Sequence of protein 2:
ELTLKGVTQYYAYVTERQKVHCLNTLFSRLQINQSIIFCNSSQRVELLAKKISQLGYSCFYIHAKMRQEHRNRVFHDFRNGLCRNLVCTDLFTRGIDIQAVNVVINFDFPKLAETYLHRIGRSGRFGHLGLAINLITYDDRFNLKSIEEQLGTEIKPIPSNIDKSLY

Sequence of protein 1:
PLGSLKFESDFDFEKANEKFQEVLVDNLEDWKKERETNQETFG

These two protein chains interact to form a complex.

Residue-level contacts at the interface:
Residue H26 in protein 2 interacts with residue S10 in protein 1 (closest heavy-atom distance 3.0 Å).
Residue E21 in protein 2 interacts with residue T84 in protein 1 (closest heavy-atom distance 4.3 Å).
Residue V25 in protein 2 contacts residue F8 in protein 1 (closest heavy-atom distance 4.1 Å).
Residue P162 in protein 2 contacts residue N18 in protein 1 (closest heavy-atom distance 3.4 Å).
Residue R146 in protein 2 interacts with residue V24 in protein 1 (closest heavy-atom distance 4.1 Å).
Residue A17 in protein 2 contacts residue F14 in protein 1 (closest heavy-atom distance 4.1 Å).
Residue L52 in protein 2 interacts with residue F89 in protein 1 (closest heavy-atom distance 3.6 Å).
Residue D144 in protein 2 is in contact with residue K80 in protein 1 (closest heavy-atom distance 4.5 Å).
Residue Y18 in protein 2 interacts with residue F12 in protein 1 (closest heavy-atom distance 3.5 Å).
Residue F112 in protein 2 is in contact with residue T88 in protein 1 (closest heavy-atom distance 3.8 Å).
Residue C27 in protein 2 contacts residue F14 in protein 1 (closest heavy-atom distance 3.6 Å).
Residue F147 in protein 2 contacts residue N28 in protein 1 (closest heavy-atom distance 3.3 Å).
Residue S165 in protein 2 is in contact with residue E15 in protein 1 (closest heavy-atom distance 2.9 Å).
Residue V25 in protein 2 contacts residue F89 in protein 1 (closest heavy-atom distance 4.5 Å).
Residue K24 in protein 2 contacts residue T88 in protein 1 (closest heavy-atom distance 4.4 Å).
Residue Q59 in protein 2 interacts with residue G4 in protein 1 (closest heavy-atom distance 3.9 Å).
Residue L52 in protein 2 is in contact with residue N85 in protein 1 (closest heavy-atom distance 4.1 Å).
Residue Y18 in protein 2 interacts with residue K20 in protein 1 (closest heavy-atom distance 4.1 Å).
Residue L60 in protein 2 contacts residue L6 in protein 1 (closest heavy-atom distance 3.6 Å).
Residue E21 in protein 2 is in contact with residue E87 in protein 1 (closest heavy-atom distance 3.8 Å).
Residue Q48 in protein 2 is in contact with residue N85 in protein 1 (closest heavy-atom distance 3.5 Å).
Residue H26 in protein 2 interacts with residue F8 in protein 1 (closest heavy-atom distance 3.8 Å).
Residue I163 in protein 2 is in contact with residue F14 in protein 1 (closest heavy-atom distance 3.6 Å).
Residue K56 in protein 2 contacts residue F89 in protein 1 (closest heavy-atom distance 3.4 Å).
Residue R49 in protein 2 is in contact with residue F89 in protein 1 (closest heavy-atom distance 3.7 Å).
Residue L53 in protein 2 contacts residue F89 in protein 1 (closest heavy-atom distance 3.6 Å).
Residue L31 in protein 2 is in contact with residue F14 in protein 1 (closest heavy-atom distance 3.6 Å).
Residue Y18 in protein 2 interacts with residue A17 in protein 1 (closest heavy-atom distance 3.2 Å).
Residue I163 in protein 2 contacts residue N18 in protein 1 (closest heavy-atom distance 3.2 Å).
Residue V25 in protein 2 is in contact with residue T88 in protein 1 (closest heavy-atom distance 3.5 Å).
Residue Q59 in protein 2 is in contact with residue L6 in protein 1 (closest heavy-atom distance 3.2 Å).
Residue R22 in protein 2 contacts residue E87 in protein 1 (closest heavy-atom distance 3.4 Å).
Residue Y16 in protein 2 contacts residue N18 in protein 1 (closest heavy-atom distance 4.0 Å).
Residue R49 in protein 2 is in contact with residue N85 in protein 1 (closest heavy-atom distance 3.0 Å).
Residue E21 in protein 2 is in contact with residue T88 in protein 1 (closest heavy-atom distance 2.5 Å).
Residue K56 in protein 2 contacts residue L6 in protein 1 (closest heavy-atom distance 3.9 Å).
Residue H26 in protein 2 contacts residue D11 in protein 1 (closest heavy-atom distance 3.3 Å).
Residue R34 in protein 2 is in contact with residue D11 in protein 1 (closest heavy-atom distance 2.5 Å).
Residue C27 in protein 2 contacts residue F12 in protein 1 (closest heavy-atom distance 4.0 Å).
Residue R49 in protein 2 contacts residue T88 in protein 1 (closest heavy-atom distance 3.5 Å).
Residue Y18 in protein 2 interacts with residue V24 in protein 1 (closest heavy-atom distance 3.8 Å).
Residue Y16 in protein 2 contacts residue F21 in protein 1 (closest heavy-atom distance 3.2 Å).
Residue T30 in protein 2 interacts with residue D11 in protein 1 (closest heavy-atom distance 3.7 Å).
Residue R146 in protein 2 contacts residue N28 in protein 1 (closest heavy-atom distance 3.5 Å).
Residue H26 in protein 2 interacts with residue F12 in protein 1 (closest heavy-atom distance 3.4 Å).
Residue R49 in protein 2 interacts with residue T84 in protein 1 (closest heavy-atom distance 3.9 Å).
Residue Y18 in protein 2 is in contact with residue F21 in protein 1 (closest heavy-atom distance 3.5 Å).
Residue Q59 in protein 2 contacts residue S5 in protein 1 (closest heavy-atom distance 3.8 Å).
Residue R146 in protein 2 interacts with residue F21 in protein 1 (closest heavy-atom distance 3.8 Å).
Residue L60 in protein 2 contacts residue F8 in protein 1 (closest heavy-atom distance 3.8 Å).
Residue L149 in protein 2 interacts with residue F21 in protein 1 (closest heavy-atom distance 3.9 Å).
Residue Y18 in protein 2 is in contact with residue N18 in protein 1 (closest heavy-atom distance 4.5 Å).
Residue N29 in protein 2 contacts residue F8 in protein 1 (closest heavy-atom distance 3.5 Å).
Residue Y143 in protein 2 interacts with residue N28 in protein 1 (closest heavy-atom distance 4.4 Å).
Residue T30 in protein 2 contacts residue F14 in protein 1 (closest heavy-atom distance 3.7 Å).
Residue T30 in protein 2 interacts with residue F12 in protein 1 (closest heavy-atom distance 3.1 Å).
Residue Q23 in protein 2 is in contact with residue F12 in protein 1 (closest heavy-atom distance 3.1 Å).
Residue Y143 in protein 2 is in contact with residue V24 in protein 1 (closest heavy-atom distance 3.6 Å).
Residue V19 in protein 2 interacts with residue F12 in protein 1 (closest heavy-atom distance 3.4 Å).
Residue F112 in protein 2 contacts residue F89 in protein 1 (closest heavy-atom distance 4.2 Å).